Sequence of protein 2:
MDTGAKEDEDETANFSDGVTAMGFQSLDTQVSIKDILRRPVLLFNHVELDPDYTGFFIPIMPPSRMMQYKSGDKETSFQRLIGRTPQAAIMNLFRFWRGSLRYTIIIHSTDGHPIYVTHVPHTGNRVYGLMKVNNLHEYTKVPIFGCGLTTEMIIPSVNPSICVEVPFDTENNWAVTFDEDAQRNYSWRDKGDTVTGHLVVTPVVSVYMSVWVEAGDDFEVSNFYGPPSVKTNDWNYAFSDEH

Contacts between the two chains:
Residue V158 in protein 1 contacts residue N159 in protein 2 (closest heavy-atom distance 4.1 Å).
Residue G148 in protein 1 contacts residue T85 in protein 2 (closest heavy-atom distance 4.2 Å).
Residue I155 in protein 1 interacts with residue S161 in protein 2 (closest heavy-atom distance 3.8 Å).
Residue C147 in protein 1 contacts residue T85 in protein 2 (closest heavy-atom distance 3.6 Å).
Residue N134 in protein 1 interacts with residue Y237 in protein 2 (closest heavy-atom distance 3.1 Å).
Residue G146 in protein 1 contacts residue L81 in protein 2 (closest heavy-atom distance 3.9 Å).
Residue S157 in protein 1 interacts with residue P160 in protein 2 (closest heavy-atom distance 3.6 Å).
Residue P114 in protein 1 contacts residue I106 in protein 2 (closest heavy-atom distance 4.1 Å).
Residue W188 in protein 1 interacts with residue F239 in protein 2 (closest heavy-atom distance 3.7 Å).
Residue N172 in protein 1 is in contact with residue Q25 in protein 2 (closest heavy-atom distance 3.0 Å).
Residue R98 in protein 1 is in contact with residue Q25 in protein 2 (closest heavy-atom distance 2.4 Å).
Residue Y116 in protein 1 contacts residue W212 in protein 2 (closest heavy-atom distance 3.1 Å).
Residue G146 in protein 1 contacts residue L42 in protein 2 (closest heavy-atom distance 4.1 Å).
Residue C147 in protein 1 is in contact with residue P86 in protein 2 (closest heavy-atom distance 4.0 Å).
Residue I155 in protein 1 interacts with residue P160 in protein 2 (closest heavy-atom distance 3.2 Å).
Residue F145 in protein 1 interacts with residue N45 in protein 2 (closest heavy-atom distance 3.8 Å).
Residue L149 in protein 1 is in contact with residue R39 in protein 2 (closest heavy-atom distance 3.7 Å).
Residue W188 in protein 1 interacts with residue D241 in protein 2 (closest heavy-atom distance 3.5 Å).
Residue V158 in protein 1 contacts residue P160 in protein 2 (closest heavy-atom distance 3.8 Å).
Residue T170 in protein 1 interacts with residue Q25 in protein 2 (closest heavy-atom distance 2.8 Å).
Residue R98 in protein 1 interacts with residue F24 in protein 2 (closest heavy-atom distance 4.0 Å).
Residue K141 in protein 1 contacts residue R80 in protein 2 (closest heavy-atom distance 2.9 Å).
Residue C147 in protein 1 contacts residue R84 in protein 2 (closest heavy-atom distance 3.9 Å).
Residue F168 in protein 1 contacts residue Q25 in protein 2 (closest heavy-atom distance 4.0 Å).
Residue S157 in protein 1 contacts residue T110 in protein 2 (closest heavy-atom distance 3.5 Å).
Residue W188 in protein 1 contacts residue H243 in protein 2 (closest heavy-atom distance 4.0 Å).
Residue F145 in protein 1 is in contact with residue W212 in protein 2 (closest heavy-atom distance 3.1 Å).
Residue V204 in protein 1 interacts with residue H46 in protein 2 (closest heavy-atom distance 4.0 Å).
Residue G148 in protein 1 is in contact with residue R39 in protein 2 (closest heavy-atom distance 3.1 Å).
Residue H113 in protein 1 contacts residue H108 in protein 2 (closest heavy-atom distance 3.0 Å).
Residue P143 in protein 1 interacts with residue Q79 in protein 2 (closest heavy-atom distance 3.7 Å).
Residue K141 in protein 1 interacts with residue Q79 in protein 2 (closest heavy-atom distance 3.8 Å).
Residue C147 in protein 1 contacts residue L81 in protein 2 (closest heavy-atom distance 3.8 Å).
Residue T151 in protein 1 contacts residue W212 in protein 2 (closest heavy-atom distance 3.7 Å).
Residue D111 in protein 1 is in contact with residue T110 in protein 2 (closest heavy-atom distance 4.0 Å).
Residue G112 in protein 1 is in contact with residue T110 in protein 2 (closest heavy-atom distance 3.5 Å).
Residue E171 in protein 1 interacts with residue Q25 in protein 2 (closest heavy-atom distance 4.1 Å).
Residue G146 in protein 1 is in contact with residue Q79 in protein 2 (closest heavy-atom distance 3.4 Å).
Residue M153 in protein 1 interacts with residue I106 in protein 2 (closest heavy-atom distance 3.8 Å).
Residue G112 in protein 1 is in contact with residue I107 in protein 2 (closest heavy-atom distance 3.8 Å).
Residue K141 in protein 1 contacts residue E75 in protein 2 (closest heavy-atom distance 3.2 Å).
Residue Y116 in protein 1 interacts with residue I106 in protein 2 (closest heavy-atom distance 4.2 Å).
Residue M153 in protein 1 interacts with residue T104 in protein 2 (closest heavy-atom distance 3.9 Å).
Residue R189 in protein 1 contacts residue D241 in protein 2 (closest heavy-atom distance 2.8 Å).
Residue W188 in protein 1 contacts residue S240 in protein 2 (closest heavy-atom distance 3.7 Å).
Residue G112 in protein 1 interacts with residue H108 in protein 2 (closest heavy-atom distance 3.8 Å).
Residue G148 in protein 1 contacts residue P86 in protein 2 (closest heavy-atom distance 3.5 Å).
Residue G146 in protein 1 is in contact with residue T85 in protein 2 (closest heavy-atom distance 3.6 Å).
Residue T140 in protein 1 interacts with residue N45 in protein 2 (closest heavy-atom distance 2.9 Å).
Residue I155 in protein 1 interacts with residue I106 in protein 2 (closest heavy-atom distance 4.1 Å).
Residue G112 in protein 1 is in contact with residue S109 in protein 2 (closest heavy-atom distance 3.7 Å).
Residue T150 in protein 1 contacts residue R39 in protein 2 (closest heavy-atom distance 3.1 Å).
Residue P143 in protein 1 is in contact with residue L81 in protein 2 (closest heavy-atom distance 3.6 Å).
Residue P114 in protein 1 is in contact with residue H108 in protein 2 (closest heavy-atom distance 3.4 Å).
Residue V204 in protein 1 interacts with residue H108 in protein 2 (closest heavy-atom distance 4.0 Å).
Residue V142 in protein 1 contacts residue R80 in protein 2 (closest heavy-atom distance 4.0 Å).
Residue T110 in protein 1 interacts with residue T110 in protein 2 (closest heavy-atom distance 3.8 Å).
Residue F145 in protein 1 contacts residue L42 in protein 2 (closest heavy-atom distance 3.4 Å).
Residue V142 in protein 1 contacts residue L81 in protein 2 (closest heavy-atom distance 3.7 Å).
Residue P143 in protein 1 contacts residue L42 in protein 2 (closest heavy-atom distance 3.6 Å).

These two protein chains interact to form a complex.

Sequence of protein 1:
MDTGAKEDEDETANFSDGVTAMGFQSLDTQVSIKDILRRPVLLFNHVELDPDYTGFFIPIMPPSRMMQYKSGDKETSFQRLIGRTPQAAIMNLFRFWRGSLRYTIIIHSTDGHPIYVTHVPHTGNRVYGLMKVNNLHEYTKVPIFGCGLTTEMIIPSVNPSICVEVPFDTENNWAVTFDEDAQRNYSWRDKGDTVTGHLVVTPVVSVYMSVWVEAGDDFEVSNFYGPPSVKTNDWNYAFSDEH